Contacts between the two chains:
Residue A38 in protein 2 contacts residue R204 in protein 1 (closest heavy-atom distance 2.5 Å).
Residue L120 in protein 2 interacts with residue P185 in protein 1 (closest heavy-atom distance 3.7 Å).
Residue Y122 in protein 2 contacts residue E141 in protein 1 (closest heavy-atom distance 3.6 Å).
Residue M106 in protein 2 contacts residue R218 in protein 1 (closest heavy-atom distance 3.2 Å).
Residue V125 in protein 2 interacts with residue V180 in protein 1 (closest heavy-atom distance 3.8 Å).
Residue E112 in protein 2 interacts with residue K221 in protein 1 (closest heavy-atom distance 3.8 Å).
Residue Y132 in protein 2 contacts residue R155 in protein 1 (closest heavy-atom distance 3.2 Å).
Residue V125 in protein 2 contacts residue R179 in protein 1 (closest heavy-atom distance 3.8 Å).
Residue A101 in protein 2 interacts with residue V195 in protein 1 (closest heavy-atom distance 3.8 Å).
Residue R6 in protein 2 interacts with residue A116 in protein 1 (closest heavy-atom distance 3.8 Å).
Residue Y117 in protein 2 contacts residue L222 in protein 1 (closest heavy-atom distance 3.6 Å).
Residue Y122 in protein 2 interacts with residue A142 in protein 1 (closest heavy-atom distance 3.8 Å).
Residue E112 in protein 2 is in contact with residue K225 in protein 1 (closest heavy-atom distance 2.9 Å).
Residue L40 in protein 2 interacts with residue R204 in protein 1 (closest heavy-atom distance 3.5 Å).
Residue P126 in protein 2 contacts residue R179 in protein 1 (closest heavy-atom distance 2.9 Å).
Residue P33 in protein 2 is in contact with residue Y214 in protein 1 (closest heavy-atom distance 3.8 Å).
Residue R116 in protein 2 is in contact with residue L189 in protein 1 (closest heavy-atom distance 3.3 Å).
Residue S32 in protein 2 is in contact with residue E217 in protein 1 (closest heavy-atom distance 2.7 Å).
Residue F98 in protein 2 is in contact with residue V195 in protein 1 (closest heavy-atom distance 3.6 Å).
Residue A111 in protein 2 interacts with residue K225 in protein 1 (closest heavy-atom distance 2.3 Å).
Residue D27 in protein 2 interacts with residue E210 in protein 1 (closest heavy-atom distance 3.0 Å).
Residue A111 in protein 2 contacts residue L222 in protein 1 (closest heavy-atom distance 3.5 Å).
Residue F104 in protein 2 contacts residue E193 in protein 1 (closest heavy-atom distance 3.7 Å).
Residue R116 in protein 2 interacts with residue E193 in protein 1 (closest heavy-atom distance 3.2 Å).
Residue D114 in protein 2 is in contact with residue L222 in protein 1 (closest heavy-atom distance 3.3 Å).
Residue L120 in protein 2 interacts with residue A223 in protein 1 (closest heavy-atom distance 3.8 Å).
Residue Y122 in protein 2 is in contact with residue A139 in protein 1 (closest heavy-atom distance 3.7 Å).
Residue V125 in protein 2 is in contact with residue E145 in protein 1 (closest heavy-atom distance 3.0 Å).
Residue L92 in protein 2 contacts residue Q203 in protein 1 (closest heavy-atom distance 3.5 Å).
Residue F26 in protein 2 interacts with residue R213 in protein 1 (closest heavy-atom distance 3.4 Å).
Residue E14 in protein 2 is in contact with residue A115 in protein 1 (closest heavy-atom distance 3.6 Å).
Residue D114 in protein 2 interacts with residue K225 in protein 1 (closest heavy-atom distance 2.4 Å).
Residue Q25 in protein 2 interacts with residue I216 in protein 1 (closest heavy-atom distance 3.8 Å).
Residue Q119 in protein 2 is in contact with residue L189 in protein 1 (closest heavy-atom distance 3.5 Å).
Residue A30 in protein 2 is in contact with residue R213 in protein 1 (closest heavy-atom distance 3.5 Å).
Residue P33 in protein 2 contacts residue R218 in protein 1 (closest heavy-atom distance 3.2 Å).
Residue L40 in protein 2 is in contact with residue Q203 in protein 1 (closest heavy-atom distance 3.4 Å).
Residue K131 in protein 2 contacts residue D177 in protein 1 (closest heavy-atom distance 3.0 Å).
Residue P37 in protein 2 contacts residue Q211 in protein 1 (closest heavy-atom distance 3.4 Å).
Residue P31 in protein 2 interacts with residue R213 in protein 1 (closest heavy-atom distance 3.8 Å).
Residue V125 in protein 2 contacts residue P182 in protein 1 (closest heavy-atom distance 3.8 Å).
Residue S127 in protein 2 is in contact with residue R179 in protein 1 (closest heavy-atom distance 3.3 Å).
Residue K131 in protein 2 is in contact with residue H152 in protein 1 (closest heavy-atom distance 3.7 Å).
Residue S32 in protein 2 contacts residue R213 in protein 1 (closest heavy-atom distance 3.3 Å).
Residue D107 in protein 2 interacts with residue R218 in protein 1 (closest heavy-atom distance 3.7 Å).
Residue V21 in protein 2 interacts with residue S133 in protein 1 (closest heavy-atom distance 3.3 Å).
Residue Y7 in protein 2 interacts with residue A115 in protein 1 (closest heavy-atom distance 3.8 Å).
Residue F23 in protein 2 contacts residue Y220 in protein 1 (closest heavy-atom distance 3.4 Å).
Residue Q28 in protein 2 contacts residue R213 in protein 1 (closest heavy-atom distance 3.8 Å).
Residue R116 in protein 2 is in contact with residue L222 in protein 1 (closest heavy-atom distance 3.3 Å).
Residue P22 in protein 2 is in contact with residue P135 in protein 1 (closest heavy-atom distance 3.8 Å).
Residue T105 in protein 2 contacts residue Y214 in protein 1 (closest heavy-atom distance 3.6 Å).
Residue D113 in protein 2 interacts with residue K225 in protein 1 (closest heavy-atom distance 3.6 Å).
Residue F104 in protein 2 interacts with residue Y215 in protein 1 (closest heavy-atom distance 3.6 Å).
Residue Y117 in protein 2 contacts residue K225 in protein 1 (closest heavy-atom distance 3.6 Å).
Residue Q100 in protein 2 contacts residue E192 in protein 1 (closest heavy-atom distance 3.6 Å).
Residue M106 in protein 2 contacts residue Y214 in protein 1 (closest heavy-atom distance 2.5 Å).
Residue P39 in protein 2 interacts with residue R204 in protein 1 (closest heavy-atom distance 3.7 Å).
Residue L108 in protein 2 contacts residue R218 in protein 1 (closest heavy-atom distance 3.4 Å).
Residue I128 in protein 2 is in contact with residue R179 in protein 1 (closest heavy-atom distance 3.6 Å).

The following describes two proteins that form a bound complex.

Sequence of protein 2:
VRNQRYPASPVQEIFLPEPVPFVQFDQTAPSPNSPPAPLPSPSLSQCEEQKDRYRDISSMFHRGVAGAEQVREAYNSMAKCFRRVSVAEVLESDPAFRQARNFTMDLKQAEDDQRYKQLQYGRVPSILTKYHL

Sequence of protein 1:
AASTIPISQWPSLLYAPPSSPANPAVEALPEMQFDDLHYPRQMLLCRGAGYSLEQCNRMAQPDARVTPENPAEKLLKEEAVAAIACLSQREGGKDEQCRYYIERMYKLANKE